Sequence of the first protein:
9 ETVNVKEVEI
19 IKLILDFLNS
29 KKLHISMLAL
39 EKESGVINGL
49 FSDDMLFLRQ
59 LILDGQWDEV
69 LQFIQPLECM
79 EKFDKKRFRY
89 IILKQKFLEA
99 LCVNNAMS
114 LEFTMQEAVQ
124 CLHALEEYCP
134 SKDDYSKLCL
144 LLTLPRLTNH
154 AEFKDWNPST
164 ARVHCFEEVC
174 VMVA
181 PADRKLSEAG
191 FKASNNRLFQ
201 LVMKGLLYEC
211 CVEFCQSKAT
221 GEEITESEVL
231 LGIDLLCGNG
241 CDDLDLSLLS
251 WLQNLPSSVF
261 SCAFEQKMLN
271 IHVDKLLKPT

The following describes two proteins that form a bound complex.

Sequence of the second protein:
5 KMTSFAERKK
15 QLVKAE

Residue-level contacts at the interface:
Residue F264 in the first protein is in contact with residue T7 in the second protein (closest heavy-atom distance 2.9 Å).
Residue F264 in the first protein interacts with residue F9 in the second protein (closest heavy-atom distance 3.5 Å).
Residue E265 in the first protein interacts with residue M6 in the second protein (closest heavy-atom distance 4.3 Å).
Residue A263 in the first protein contacts residue M6 in the second protein (closest heavy-atom distance 3.7 Å).
Residue Q266 in the first protein is in contact with residue M6 in the second protein (closest heavy-atom distance 5.0 Å).
Residue Q266 in the first protein contacts residue T7 in the second protein (closest heavy-atom distance 3.1 Å).
Residue F260 in the first protein contacts residue F9 in the second protein (closest heavy-atom distance 3.7 Å).
Residue F264 in the first protein contacts residue K5 in the second protein (closest heavy-atom distance 4.3 Å).
Residue F264 in the first protein is in contact with residue S8 in the second protein (closest heavy-atom distance 3.6 Å).
Residue E265 in the first protein is in contact with residue T7 in the second protein (closest heavy-atom distance 4.9 Å).
Residue A263 in the first protein contacts residue T7 in the second protein (closest heavy-atom distance 3.7 Å).
Residue Q266 in the first protein is in contact with residue K5 in the second protein (closest heavy-atom distance 3.9 Å).
Residue C262 in the first protein is in contact with residue T7 in the second protein (closest heavy-atom distance 4.8 Å).
Residue C262 in the first protein interacts with residue S8 in the second protein (closest heavy-atom distance 4.9 Å).
Residue F264 in the first protein contacts residue M6 in the second protein (closest heavy-atom distance 3.4 Å).
Residue E265 in the first protein interacts with residue K5 in the second protein (closest heavy-atom distance 4.0 Å).
Residue A263 in the first protein contacts residue S8 in the second protein (closest heavy-atom distance 4.4 Å).